These two protein chains interact to form a complex.

Sequence of chain B:
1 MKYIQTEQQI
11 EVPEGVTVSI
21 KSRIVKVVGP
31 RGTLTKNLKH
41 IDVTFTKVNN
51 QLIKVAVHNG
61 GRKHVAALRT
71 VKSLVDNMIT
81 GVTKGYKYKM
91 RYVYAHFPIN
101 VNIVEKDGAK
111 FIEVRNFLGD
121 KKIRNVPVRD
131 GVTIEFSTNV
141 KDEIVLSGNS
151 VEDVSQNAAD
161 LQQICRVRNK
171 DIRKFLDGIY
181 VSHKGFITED

Sequence of chain A:
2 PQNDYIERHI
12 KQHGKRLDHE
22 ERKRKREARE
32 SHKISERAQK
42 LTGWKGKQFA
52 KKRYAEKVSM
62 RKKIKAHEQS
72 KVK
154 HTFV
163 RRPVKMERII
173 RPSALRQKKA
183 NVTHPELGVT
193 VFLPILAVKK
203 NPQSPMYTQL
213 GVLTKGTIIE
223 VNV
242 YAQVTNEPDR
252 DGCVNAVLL

Interface contacts:
Residue L176 in chain B contacts residue R17 in chain A (closest heavy-atom distance 3.7 Å).
Residue L176 in chain B is in contact with residue G15 in chain A (closest heavy-atom distance 3.0 Å).
Residue F175 in chain B is in contact with residue R17 in chain A (closest heavy-atom distance 3.6 Å).
Residue L176 in chain B contacts residue K16 in chain A (closest heavy-atom distance 4.0 Å).
Residue G178 in chain B is in contact with residue R17 in chain A (closest heavy-atom distance 4.4 Å).
Residue K174 in chain B is in contact with residue H10 in chain A (closest heavy-atom distance 3.1 Å).
Residue L176 in chain B interacts with residue H14 in chain A (closest heavy-atom distance 3.7 Å).
Residue R173 in chain B is in contact with residue H10 in chain A (closest heavy-atom distance 3.6 Å).
Residue R91 in chain B interacts with residue L18 in chain A (closest heavy-atom distance 3.9 Å).
Residue R173 in chain B interacts with residue I7 in chain A (closest heavy-atom distance 3.6 Å).
Residue R173 in chain B is in contact with residue I11 in chain A (closest heavy-atom distance 4.2 Å).
Residue V93 in chain B interacts with residue L18 in chain A (closest heavy-atom distance 5.0 Å).
Residue V167 in chain B is in contact with residue R17 in chain A (closest heavy-atom distance 4.4 Å).
Residue L176 in chain B contacts residue H10 in chain A (closest heavy-atom distance 4.0 Å).
Residue V181 in chain B is in contact with residue D19 in chain A (closest heavy-atom distance 4.5 Å).
Residue Y180 in chain B interacts with residue R17 in chain A (closest heavy-atom distance 3.1 Å).
Residue D177 in chain B contacts residue R17 in chain A (closest heavy-atom distance 3.4 Å).
Residue Y180 in chain B interacts with residue L18 in chain A (closest heavy-atom distance 3.5 Å).
Residue Y180 in chain B contacts residue D19 in chain A (closest heavy-atom distance 4.5 Å).
Residue I172 in chain B interacts with residue R17 in chain A (closest heavy-atom distance 3.3 Å).